The following describes two proteins that form a bound complex.

Residue-level contacts at the interface:
Residue I66 in protein 1 contacts residue P2 in protein 2 (closest heavy-atom distance 4.0 Å).
Residue I66 in protein 1 contacts residue E3 in protein 2 (closest heavy-atom distance 3.4 Å).
Residue R97 in protein 1 is in contact with residue Y13 in protein 2 (closest heavy-atom distance 4.0 Å).
Residue W147 in protein 1 interacts with residue Y13 in protein 2 (closest heavy-atom distance 3.9 Å).
Residue Q155 in protein 1 is in contact with residue E3 in protein 2 (closest heavy-atom distance 4.3 Å).
Residue T69 in protein 1 interacts with residue A5 in protein 2 (closest heavy-atom distance 3.4 Å).
Residue Y59 in protein 1 interacts with residue L1 in protein 2 (closest heavy-atom distance 4.0 Å).
Residue R97 in protein 1 interacts with residue E3 in protein 2 (closest heavy-atom distance 2.9 Å).
Residue W147 in protein 1 contacts residue A12 in protein 2 (closest heavy-atom distance 3.0 Å).
Residue S116 in protein 1 contacts residue Y13 in protein 2 (closest heavy-atom distance 2.7 Å).
Residue I95 in protein 1 is in contact with residue Y13 in protein 2 (closest heavy-atom distance 3.9 Å).
Residue Y84 in protein 1 is in contact with residue Y13 in protein 2 (closest heavy-atom distance 2.8 Å).
Residue K146 in protein 1 is in contact with residue Y13 in protein 2 (closest heavy-atom distance 2.9 Å).
Residue T69 in protein 1 is in contact with residue L10 in protein 2 (closest heavy-atom distance 3.8 Å).
Residue Y99 in protein 1 interacts with residue E3 in protein 2 (closest heavy-atom distance 2.9 Å).
Residue I66 in protein 1 is in contact with residue A5 in protein 2 (closest heavy-atom distance 3.9 Å).
Residue Y159 in protein 1 contacts residue E3 in protein 2 (closest heavy-atom distance 3.6 Å).
Residue Y123 in protein 1 contacts residue Y13 in protein 2 (closest heavy-atom distance 3.7 Å).
Residue S77 in protein 1 is in contact with residue A12 in protein 2 (closest heavy-atom distance 3.5 Å).
Residue Q65 in protein 1 interacts with residue Q7 in protein 2 (closest heavy-atom distance 4.1 Å).
Residue Y159 in protein 1 interacts with residue L1 in protein 2 (closest heavy-atom distance 2.5 Å).
Residue A150 in protein 1 interacts with residue T11 in protein 2 (closest heavy-atom distance 3.7 Å).
Residue Y7 in protein 1 is in contact with residue L1 in protein 2 (closest heavy-atom distance 2.8 Å).
Residue N70 in protein 1 contacts residue A5 in protein 2 (closest heavy-atom distance 3.9 Å).
Residue Y171 in protein 1 is in contact with residue L1 in protein 2 (closest heavy-atom distance 2.7 Å).
Residue L81 in protein 1 interacts with residue Y13 in protein 2 (closest heavy-atom distance 3.5 Å).
Residue N63 in protein 1 contacts residue L1 in protein 2 (closest heavy-atom distance 3.8 Å).
Residue Y159 in protein 1 interacts with residue P4 in protein 2 (closest heavy-atom distance 3.6 Å).
Residue S77 in protein 1 is in contact with residue Y13 in protein 2 (closest heavy-atom distance 2.9 Å).
Residue N80 in protein 1 interacts with residue A12 in protein 2 (closest heavy-atom distance 4.0 Å).
Residue Y159 in protein 1 is in contact with residue P2 in protein 2 (closest heavy-atom distance 3.5 Å).
Residue R156 in protein 1 is in contact with residue E3 in protein 2 (closest heavy-atom distance 3.6 Å).
Residue R62 in protein 1 interacts with residue P4 in protein 2 (closest heavy-atom distance 4.3 Å).
Residue K146 in protein 1 contacts residue T11 in protein 2 (closest heavy-atom distance 3.9 Å).
Residue Y99 in protein 1 is in contact with residue P2 in protein 2 (closest heavy-atom distance 3.2 Å).
Residue T73 in protein 1 is in contact with residue T11 in protein 2 (closest heavy-atom distance 4.4 Å).
Residue N70 in protein 1 interacts with residue L10 in protein 2 (closest heavy-atom distance 3.7 Å).
Residue I66 in protein 1 is in contact with residue P4 in protein 2 (closest heavy-atom distance 3.9 Å).
Residue Q96 in protein 1 interacts with residue Y13 in protein 2 (closest heavy-atom distance 4.4 Å).
Residue L163 in protein 1 interacts with residue L1 in protein 2 (closest heavy-atom distance 4.2 Å).
Residue E76 in protein 1 interacts with residue A12 in protein 2 (closest heavy-atom distance 3.7 Å).
Residue W167 in protein 1 interacts with residue L1 in protein 2 (closest heavy-atom distance 3.5 Å).
Residue N63 in protein 1 contacts residue P2 in protein 2 (closest heavy-atom distance 3.1 Å).
Residue T143 in protein 1 contacts residue Y13 in protein 2 (closest heavy-atom distance 2.8 Å).
Residue Y9 in protein 1 is in contact with residue E3 in protein 2 (closest heavy-atom distance 4.5 Å).
Residue K146 in protein 1 interacts with residue A12 in protein 2 (closest heavy-atom distance 3.3 Å).
Residue L163 in protein 1 contacts residue P4 in protein 2 (closest heavy-atom distance 3.5 Å).
Residue F67 in protein 1 is in contact with residue P2 in protein 2 (closest heavy-atom distance 3.6 Å).
Residue V152 in protein 1 contacts residue T11 in protein 2 (closest heavy-atom distance 3.7 Å).
Residue T73 in protein 1 contacts residue A12 in protein 2 (closest heavy-atom distance 3.8 Å).
Residue Y7 in protein 1 contacts residue P2 in protein 2 (closest heavy-atom distance 3.2 Å).
Residue Q65 in protein 1 interacts with residue A5 in protein 2 (closest heavy-atom distance 2.8 Å).
Residue N80 in protein 1 interacts with residue Y13 in protein 2 (closest heavy-atom distance 3.0 Å).
Residue R62 in protein 1 contacts residue L1 in protein 2 (closest heavy-atom distance 3.6 Å).
Residue T73 in protein 1 contacts residue L10 in protein 2 (closest heavy-atom distance 3.3 Å).
Residue Y74 in protein 1 contacts residue Y13 in protein 2 (closest heavy-atom distance 3.4 Å).
Residue T69 in protein 1 is in contact with residue Q7 in protein 2 (closest heavy-atom distance 2.6 Å).
Residue M5 in protein 1 contacts residue L1 in protein 2 (closest heavy-atom distance 3.9 Å).
Residue Y9 in protein 1 contacts residue P2 in protein 2 (closest heavy-atom distance 3.6 Å).
Residue W147 in protein 1 is in contact with residue T11 in protein 2 (closest heavy-atom distance 3.6 Å).

Sequence of protein 2:
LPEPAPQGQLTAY

Sequence of protein 1:
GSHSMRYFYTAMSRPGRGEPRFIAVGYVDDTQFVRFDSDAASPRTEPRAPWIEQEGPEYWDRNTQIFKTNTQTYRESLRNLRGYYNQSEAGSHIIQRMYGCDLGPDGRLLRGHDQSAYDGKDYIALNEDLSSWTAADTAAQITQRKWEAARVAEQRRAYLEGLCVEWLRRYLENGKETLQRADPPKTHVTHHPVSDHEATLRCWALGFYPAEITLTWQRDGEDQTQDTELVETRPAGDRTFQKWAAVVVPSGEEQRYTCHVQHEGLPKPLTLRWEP